Sequence of chain B:
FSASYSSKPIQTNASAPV

Sequence of chain A:
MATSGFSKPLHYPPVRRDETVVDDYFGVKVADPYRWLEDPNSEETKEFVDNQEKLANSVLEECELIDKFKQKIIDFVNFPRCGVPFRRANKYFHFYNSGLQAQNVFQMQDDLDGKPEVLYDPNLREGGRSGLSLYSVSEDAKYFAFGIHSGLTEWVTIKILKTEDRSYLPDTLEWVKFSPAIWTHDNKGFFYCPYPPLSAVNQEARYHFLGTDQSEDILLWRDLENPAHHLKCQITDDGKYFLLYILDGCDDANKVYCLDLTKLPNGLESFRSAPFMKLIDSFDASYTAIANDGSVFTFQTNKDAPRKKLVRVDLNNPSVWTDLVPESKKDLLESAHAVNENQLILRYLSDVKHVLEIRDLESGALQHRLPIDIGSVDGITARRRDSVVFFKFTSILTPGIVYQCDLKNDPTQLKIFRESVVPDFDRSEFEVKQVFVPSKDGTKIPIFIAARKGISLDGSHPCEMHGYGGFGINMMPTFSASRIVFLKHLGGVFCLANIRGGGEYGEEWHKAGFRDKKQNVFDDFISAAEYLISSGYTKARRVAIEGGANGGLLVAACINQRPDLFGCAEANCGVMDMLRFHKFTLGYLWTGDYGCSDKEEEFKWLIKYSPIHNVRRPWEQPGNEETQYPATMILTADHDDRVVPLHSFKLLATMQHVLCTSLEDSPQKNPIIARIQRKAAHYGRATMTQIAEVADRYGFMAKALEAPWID

Interface contacts:
Residue T700 in chain A interacts with residue S35 in chain B (closest heavy-atom distance 2.7 Å).
Residue W603 in chain A is in contact with residue P22 in chain B (closest heavy-atom distance 3.5 Å).
Residue R655 in chain A interacts with residue Y18 in chain B (closest heavy-atom distance 3.6 Å).
Residue A562 in chain A interacts with residue P22 in chain B (closest heavy-atom distance 3.1 Å).
Residue F178 in chain A interacts with residue S19 in chain B (closest heavy-atom distance 3.3 Å).
Residue S133 in chain A is in contact with residue F14 in chain B (closest heavy-atom distance 3.5 Å).
Residue R81 in chain A is in contact with residue S35 in chain B (closest heavy-atom distance 2.9 Å).
Residue N104 in chain A interacts with residue N33 in chain B (closest heavy-atom distance 2.9 Å).
Residue S495 in chain A contacts residue V38 in chain B (closest heavy-atom distance 2.6 Å).
Residue C259 in chain A contacts residue K21 in chain B (closest heavy-atom distance 3.7 Å).
Residue F492 in chain A interacts with residue P37 in chain B (closest heavy-atom distance 3.5 Å).
Residue S493 in chain A interacts with residue V38 in chain B (closest heavy-atom distance 3.0 Å).
Residue F86 in chain A interacts with residue F14 in chain B (closest heavy-atom distance 3.6 Å).
Residue I73 in chain A interacts with residue V38 in chain B (closest heavy-atom distance 3.9 Å).
Residue R88 in chain A contacts residue F14 in chain B (closest heavy-atom distance 3.8 Å).
Residue S493 in chain A interacts with residue P37 in chain B (closest heavy-atom distance 3.6 Å).
Residue S133 in chain A interacts with residue A16 in chain B (closest heavy-atom distance 3.8 Å).
Residue V77 in chain A is in contact with residue A36 in chain B (closest heavy-atom distance 3.9 Å).
Residue Y607 in chain A interacts with residue P22 in chain B (closest heavy-atom distance 3.7 Å).
Residue A562 in chain A interacts with residue I23 in chain B (closest heavy-atom distance 3.5 Å).
Residue N104 in chain A interacts with residue S35 in chain B (closest heavy-atom distance 3.2 Å).
Residue R698 in chain A contacts residue S35 in chain B (closest heavy-atom distance 3.8 Å).
Residue Y481 in chain A interacts with residue P22 in chain B (closest heavy-atom distance 2.6 Å).
Residue F484 in chain A interacts with residue K21 in chain B (closest heavy-atom distance 2.9 Å).
Residue R655 in chain A is in contact with residue S19 in chain B (closest heavy-atom distance 3.0 Å).
Residue Y481 in chain A contacts residue I23 in chain B (closest heavy-atom distance 3.6 Å).
Residue A494 in chain A interacts with residue P37 in chain B (closest heavy-atom distance 2.9 Å).
Residue F178 in chain A contacts residue S15 in chain B (closest heavy-atom distance 3.4 Å).
Residue L132 in chain A interacts with residue N33 in chain B (closest heavy-atom distance 2.8 Å).
Residue Q703 in chain A is in contact with residue V38 in chain B (closest heavy-atom distance 4.0 Å).
Residue L134 in chain A interacts with residue F14 in chain B (closest heavy-atom distance 3.5 Å).
Residue S179 in chain A contacts residue S15 in chain B (closest heavy-atom distance 3.6 Å).
Residue N104 in chain A interacts with residue A34 in chain B (closest heavy-atom distance 2.9 Å).
Residue H695 in chain A interacts with residue Q24 in chain B (closest heavy-atom distance 3.7 Å).
Residue G561 in chain A interacts with residue Q24 in chain B (closest heavy-atom distance 3.5 Å).
Residue A494 in chain A interacts with residue V38 in chain B (closest heavy-atom distance 3.5 Å).
Residue V707 in chain A is in contact with residue V38 in chain B (closest heavy-atom distance 3.9 Å).
Residue I486 in chain A is in contact with residue Y18 in chain B (closest heavy-atom distance 3.6 Å).
Residue N97 in chain A contacts residue S35 in chain B (closest heavy-atom distance 3.1 Å).
Residue N563 in chain A contacts residue P22 in chain B (closest heavy-atom distance 3.1 Å).
Residue V77 in chain A interacts with residue P37 in chain B (closest heavy-atom distance 3.6 Å).
Residue N585 in chain A is in contact with residue Q24 in chain B (closest heavy-atom distance 3.2 Å).
Residue W603 in chain A contacts residue S20 in chain B (closest heavy-atom distance 2.6 Å).
Residue L602 in chain A contacts residue S20 in chain B (closest heavy-atom distance 3.8 Å).
Residue F95 in chain A interacts with residue N33 in chain B (closest heavy-atom distance 3.4 Å).
Residue W603 in chain A is in contact with residue K21 in chain B (closest heavy-atom distance 3.8 Å).
Residue R81 in chain A is in contact with residue P37 in chain B (closest heavy-atom distance 3.5 Å).
Residue S133 in chain A contacts residue S15 in chain B (closest heavy-atom distance 3.6 Å).
Residue H695 in chain A is in contact with residue I23 in chain B (closest heavy-atom distance 2.7 Å).
Residue R655 in chain A interacts with residue K21 in chain B (closest heavy-atom distance 2.9 Å).
Residue I704 in chain A contacts residue V38 in chain B (closest heavy-atom distance 3.9 Å).
Residue T394 in chain A is in contact with residue F14 in chain B (closest heavy-atom distance 3.7 Å).
Residue A102 in chain A interacts with residue S35 in chain B (closest heavy-atom distance 3.0 Å).
Residue F484 in chain A contacts residue P22 in chain B (closest heavy-atom distance 3.4 Å).
Residue Y135 in chain A contacts residue F14 in chain B (closest heavy-atom distance 2.6 Å).
Residue Q103 in chain A contacts residue S35 in chain B (closest heavy-atom distance 3.8 Å).
Residue P180 in chain A is in contact with residue S15 in chain B (closest heavy-atom distance 3.5 Å).
Residue R81 in chain A contacts residue A36 in chain B (closest heavy-atom distance 3.4 Å).
Residue T700 in chain A contacts residue A36 in chain B (closest heavy-atom distance 4.0 Å).
Residue E559 in chain A interacts with residue Q24 in chain B (closest heavy-atom distance 3.9 Å).

The following describes two proteins that form a bound complex.